Sequence of the second protein:
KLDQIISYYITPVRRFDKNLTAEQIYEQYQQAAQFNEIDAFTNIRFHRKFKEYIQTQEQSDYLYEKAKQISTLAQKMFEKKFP

Contacts between the two chains:
Residue K112 in the first protein is in contact with residue K52 in the second protein (closest heavy-atom distance 4.5 Å).
Residue D116 in the first protein interacts with residue R49 in the second protein (closest heavy-atom distance 3.2 Å).
Residue D103 in the first protein is in contact with residue R46 in the second protein (closest heavy-atom distance 4.5 Å).
Residue N113 in the first protein is in contact with residue E53 in the second protein (closest heavy-atom distance 4.6 Å).
Residue K112 in the first protein contacts residue E53 in the second protein (closest heavy-atom distance 3.5 Å).
Residue N113 in the first protein contacts residue R49 in the second protein (closest heavy-atom distance 3.6 Å).
Residue W117 in the first protein interacts with residue R49 in the second protein (closest heavy-atom distance 3.3 Å).

Sequence of the first protein:
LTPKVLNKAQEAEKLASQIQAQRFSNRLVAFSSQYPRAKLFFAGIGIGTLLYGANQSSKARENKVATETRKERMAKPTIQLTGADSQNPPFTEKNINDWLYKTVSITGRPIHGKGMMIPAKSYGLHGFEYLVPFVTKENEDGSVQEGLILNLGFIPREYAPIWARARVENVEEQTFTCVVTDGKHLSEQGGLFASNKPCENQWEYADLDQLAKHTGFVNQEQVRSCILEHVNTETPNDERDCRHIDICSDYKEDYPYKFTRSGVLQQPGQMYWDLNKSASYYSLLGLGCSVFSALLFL

These two protein chains interact to form a complex.